Sequence of the first protein:
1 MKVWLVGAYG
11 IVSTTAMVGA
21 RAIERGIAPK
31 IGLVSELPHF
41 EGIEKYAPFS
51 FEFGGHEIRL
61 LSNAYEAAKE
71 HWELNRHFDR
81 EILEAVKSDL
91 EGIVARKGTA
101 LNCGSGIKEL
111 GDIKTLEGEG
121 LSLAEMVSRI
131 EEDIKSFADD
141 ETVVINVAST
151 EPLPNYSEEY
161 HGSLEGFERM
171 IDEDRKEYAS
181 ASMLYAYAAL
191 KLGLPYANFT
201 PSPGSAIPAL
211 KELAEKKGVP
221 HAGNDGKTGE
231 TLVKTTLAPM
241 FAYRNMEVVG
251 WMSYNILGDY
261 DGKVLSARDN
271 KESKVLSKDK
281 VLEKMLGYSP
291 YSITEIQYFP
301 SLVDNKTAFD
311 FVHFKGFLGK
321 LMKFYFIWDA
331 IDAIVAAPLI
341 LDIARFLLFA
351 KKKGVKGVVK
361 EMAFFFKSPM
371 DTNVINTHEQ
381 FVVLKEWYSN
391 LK

Residue-level contacts at the interface:
Residue M240 in the first protein contacts residue L232 in the second protein (closest heavy-atom distance 3.6 Å).
Residue I334 in the first protein interacts with residue F317 in the second protein (closest heavy-atom distance 3.4 Å).
Residue F317 in the first protein contacts residue I334 in the second protein (closest heavy-atom distance 3.2 Å).
Residue D329 in the first protein is in contact with residue M322 in the second protein (closest heavy-atom distance 3.4 Å).
Residue K227 in the first protein interacts with residue R244 in the second protein (closest heavy-atom distance 2.5 Å).
Residue K323 in the first protein is in contact with residue D329 in the second protein (closest heavy-atom distance 2.6 Å).
Residue N245 in the first protein is in contact with residue G32 in the second protein (closest heavy-atom distance 3.1 Å).
Residue I327 in the first protein is in contact with residue F324 in the second protein (closest heavy-atom distance 3.6 Å).
Residue F364 in the first protein is in contact with residue R244 in the second protein (closest heavy-atom distance 3.1 Å).
Residue F326 in the first protein interacts with residue Y325 in the second protein (closest heavy-atom distance 3.1 Å).
Residue L37 in the first protein is in contact with residue A242 in the second protein (closest heavy-atom distance 3.5 Å).
Residue G32 in the first protein interacts with residue R244 in the second protein (closest heavy-atom distance 3.5 Å).
Residue L33 in the first protein interacts with residue N245 in the second protein (closest heavy-atom distance 2.5 Å).
Residue F326 in the first protein is in contact with residue F324 in the second protein (closest heavy-atom distance 3.4 Å).
Residue W328 in the first protein contacts residue F324 in the second protein (closest heavy-atom distance 3.6 Å).
Residue V233 in the first protein contacts residue M240 in the second protein (closest heavy-atom distance 3.3 Å).
Residue L232 in the first protein is in contact with residue M240 in the second protein (closest heavy-atom distance 3.3 Å).
Residue V233 in the first protein is in contact with residue L237 in the second protein (closest heavy-atom distance 3.6 Å).
Residue L318 in the first protein contacts residue G19 in the second protein (closest heavy-atom distance 3.4 Å).
Residue L37 in the first protein interacts with residue Y243 in the second protein (closest heavy-atom distance 3.1 Å).
Residue D79 in the first protein interacts with residue L318 in the second protein (closest heavy-atom distance 3.6 Å).
Residue Y243 in the first protein interacts with residue F381 in the second protein (closest heavy-atom distance 3.3 Å).
Residue G319 in the first protein interacts with residue I31 in the second protein (closest heavy-atom distance 3.4 Å).
Residue R244 in the first protein is in contact with residue F365 in the second protein (closest heavy-atom distance 3.4 Å).
Residue T236 in the first protein contacts residue T236 in the second protein (closest heavy-atom distance 3.4 Å).
Residue L37 in the first protein is in contact with residue N245 in the second protein (closest heavy-atom distance 3.6 Å).
Residue F381 in the first protein is in contact with residue Y243 in the second protein (closest heavy-atom distance 3.3 Å).
Residue Y325 in the first protein interacts with residue I327 in the second protein (closest heavy-atom distance 2.7 Å).
Residue G316 in the first protein contacts residue I31 in the second protein (closest heavy-atom distance 3.2 Å).
Residue F317 in the first protein contacts residue T15 in the second protein (closest heavy-atom distance 3.3 Å).
Residue G32 in the first protein interacts with residue N245 in the second protein (closest heavy-atom distance 2.8 Å).
Residue T236 in the first protein is in contact with residue H378 in the second protein (closest heavy-atom distance 3.5 Å).
Residue F314 in the first protein is in contact with residue W328 in the second protein (closest heavy-atom distance 3.6 Å).
Residue A330 in the first protein is in contact with residue M322 in the second protein (closest heavy-atom distance 3.3 Å).
Residue N245 in the first protein contacts residue I31 in the second protein (closest heavy-atom distance 3.6 Å).
Residue R244 in the first protein is in contact with residue K227 in the second protein (closest heavy-atom distance 2.9 Å).
Residue I327 in the first protein is in contact with residue Y325 in the second protein (closest heavy-atom distance 3.0 Å).
Residue H378 in the first protein is in contact with residue H378 in the second protein (closest heavy-atom distance 3.0 Å).
Residue T15 in the first protein is in contact with residue F317 in the second protein (closest heavy-atom distance 2.9 Å).
Residue H378 in the first protein is in contact with residue Y243 in the second protein (closest heavy-atom distance 3.0 Å).
Residue M322 in the first protein interacts with residue A330 in the second protein (closest heavy-atom distance 3.3 Å).
Residue N245 in the first protein interacts with residue L33 in the second protein (closest heavy-atom distance 2.9 Å).
Residue R244 in the first protein contacts residue F364 in the second protein (closest heavy-atom distance 2.9 Å).
Residue N245 in the first protein contacts residue L37 in the second protein (closest heavy-atom distance 3.4 Å).
Residue L339 in the first protein contacts residue R244 in the second protein (closest heavy-atom distance 3.6 Å).
Residue F78 in the first protein is in contact with residue L318 in the second protein (closest heavy-atom distance 3.5 Å).
Residue F324 in the first protein interacts with residue F326 in the second protein (closest heavy-atom distance 3.4 Å).
Residue P338 in the first protein is in contact with residue F317 in the second protein (closest heavy-atom distance 3.6 Å).
Residue F324 in the first protein is in contact with residue W328 in the second protein (closest heavy-atom distance 3.4 Å).
Residue D329 in the first protein is in contact with residue K323 in the second protein (closest heavy-atom distance 2.5 Å).
Residue F317 in the first protein interacts with residue A337 in the second protein (closest heavy-atom distance 3.5 Å).
Residue Y243 in the first protein is in contact with residue F364 in the second protein (closest heavy-atom distance 3.3 Å).
Residue Y325 in the first protein interacts with residue F326 in the second protein (closest heavy-atom distance 2.8 Å).
Residue F324 in the first protein interacts with residue I327 in the second protein (closest heavy-atom distance 3.2 Å).
Residue F317 in the first protein contacts residue I31 in the second protein (closest heavy-atom distance 3.6 Å).
Residue I31 in the first protein contacts residue G316 in the second protein (closest heavy-atom distance 3.1 Å).
Residue F326 in the first protein is in contact with residue F326 in the second protein (closest heavy-atom distance 3.4 Å).
Residue H77 in the first protein contacts residue K320 in the second protein (closest heavy-atom distance 3.4 Å).
Residue M240 in the first protein is in contact with residue T236 in the second protein (closest heavy-atom distance 3.6 Å).
Residue F365 in the first protein interacts with residue R244 in the second protein (closest heavy-atom distance 3.5 Å).

These two protein chains interact to form a complex.

Sequence of the second protein:
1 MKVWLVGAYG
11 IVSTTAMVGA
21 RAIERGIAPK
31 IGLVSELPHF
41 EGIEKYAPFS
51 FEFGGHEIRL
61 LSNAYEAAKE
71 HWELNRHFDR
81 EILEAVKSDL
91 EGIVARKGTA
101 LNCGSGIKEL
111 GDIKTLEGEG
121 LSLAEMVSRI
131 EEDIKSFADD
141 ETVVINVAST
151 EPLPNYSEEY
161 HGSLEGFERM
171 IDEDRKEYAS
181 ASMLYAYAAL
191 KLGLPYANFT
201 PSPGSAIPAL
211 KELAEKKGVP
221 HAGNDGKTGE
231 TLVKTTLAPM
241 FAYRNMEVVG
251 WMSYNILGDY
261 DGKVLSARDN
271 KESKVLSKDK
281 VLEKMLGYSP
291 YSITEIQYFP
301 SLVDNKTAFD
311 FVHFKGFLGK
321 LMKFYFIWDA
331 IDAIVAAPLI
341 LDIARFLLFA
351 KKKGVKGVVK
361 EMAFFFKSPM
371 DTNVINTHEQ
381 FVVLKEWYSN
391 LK